Interface contacts:
Residue A858 in protein 1 interacts with residue K340 in protein 2 (closest heavy-atom distance 4.2 Å).
Residue A858 in protein 1 contacts residue W339 in protein 2 (closest heavy-atom distance 4.7 Å).
Residue A858 in protein 1 contacts residue N341 in protein 2 (closest heavy-atom distance 4.3 Å).
Residue T860 in protein 1 contacts residue W339 in protein 2 (closest heavy-atom distance 2.8 Å).
Residue T860 in protein 1 contacts residue K340 in protein 2 (closest heavy-atom distance 4.4 Å).
Residue K859 in protein 1 interacts with residue K340 in protein 2 (closest heavy-atom distance 5.0 Å).
Residue K859 in protein 1 contacts residue W339 in protein 2 (closest heavy-atom distance 3.9 Å).

The following describes two proteins that form a bound complex.

Sequence of protein 2:
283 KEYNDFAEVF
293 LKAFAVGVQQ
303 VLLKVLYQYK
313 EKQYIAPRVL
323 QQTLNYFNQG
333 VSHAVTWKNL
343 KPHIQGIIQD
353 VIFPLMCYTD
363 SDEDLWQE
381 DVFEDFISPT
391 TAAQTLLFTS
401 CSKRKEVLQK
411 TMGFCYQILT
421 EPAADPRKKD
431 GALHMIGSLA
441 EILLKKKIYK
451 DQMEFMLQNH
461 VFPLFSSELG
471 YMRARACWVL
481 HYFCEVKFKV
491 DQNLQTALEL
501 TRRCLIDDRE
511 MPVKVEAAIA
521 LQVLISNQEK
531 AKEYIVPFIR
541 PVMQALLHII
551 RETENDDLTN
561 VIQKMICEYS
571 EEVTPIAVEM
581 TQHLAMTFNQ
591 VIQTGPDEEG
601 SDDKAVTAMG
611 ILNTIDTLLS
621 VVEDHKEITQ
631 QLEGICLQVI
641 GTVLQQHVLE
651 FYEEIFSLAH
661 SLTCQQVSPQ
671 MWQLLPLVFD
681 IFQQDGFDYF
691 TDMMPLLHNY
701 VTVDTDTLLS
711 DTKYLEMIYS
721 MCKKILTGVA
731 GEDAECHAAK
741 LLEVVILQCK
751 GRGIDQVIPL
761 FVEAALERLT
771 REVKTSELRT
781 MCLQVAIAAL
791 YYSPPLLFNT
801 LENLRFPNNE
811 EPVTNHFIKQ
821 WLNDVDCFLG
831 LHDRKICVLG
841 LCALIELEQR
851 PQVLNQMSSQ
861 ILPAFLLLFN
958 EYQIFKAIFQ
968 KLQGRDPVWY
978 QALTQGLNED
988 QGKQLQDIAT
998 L

Sequence of protein 1:
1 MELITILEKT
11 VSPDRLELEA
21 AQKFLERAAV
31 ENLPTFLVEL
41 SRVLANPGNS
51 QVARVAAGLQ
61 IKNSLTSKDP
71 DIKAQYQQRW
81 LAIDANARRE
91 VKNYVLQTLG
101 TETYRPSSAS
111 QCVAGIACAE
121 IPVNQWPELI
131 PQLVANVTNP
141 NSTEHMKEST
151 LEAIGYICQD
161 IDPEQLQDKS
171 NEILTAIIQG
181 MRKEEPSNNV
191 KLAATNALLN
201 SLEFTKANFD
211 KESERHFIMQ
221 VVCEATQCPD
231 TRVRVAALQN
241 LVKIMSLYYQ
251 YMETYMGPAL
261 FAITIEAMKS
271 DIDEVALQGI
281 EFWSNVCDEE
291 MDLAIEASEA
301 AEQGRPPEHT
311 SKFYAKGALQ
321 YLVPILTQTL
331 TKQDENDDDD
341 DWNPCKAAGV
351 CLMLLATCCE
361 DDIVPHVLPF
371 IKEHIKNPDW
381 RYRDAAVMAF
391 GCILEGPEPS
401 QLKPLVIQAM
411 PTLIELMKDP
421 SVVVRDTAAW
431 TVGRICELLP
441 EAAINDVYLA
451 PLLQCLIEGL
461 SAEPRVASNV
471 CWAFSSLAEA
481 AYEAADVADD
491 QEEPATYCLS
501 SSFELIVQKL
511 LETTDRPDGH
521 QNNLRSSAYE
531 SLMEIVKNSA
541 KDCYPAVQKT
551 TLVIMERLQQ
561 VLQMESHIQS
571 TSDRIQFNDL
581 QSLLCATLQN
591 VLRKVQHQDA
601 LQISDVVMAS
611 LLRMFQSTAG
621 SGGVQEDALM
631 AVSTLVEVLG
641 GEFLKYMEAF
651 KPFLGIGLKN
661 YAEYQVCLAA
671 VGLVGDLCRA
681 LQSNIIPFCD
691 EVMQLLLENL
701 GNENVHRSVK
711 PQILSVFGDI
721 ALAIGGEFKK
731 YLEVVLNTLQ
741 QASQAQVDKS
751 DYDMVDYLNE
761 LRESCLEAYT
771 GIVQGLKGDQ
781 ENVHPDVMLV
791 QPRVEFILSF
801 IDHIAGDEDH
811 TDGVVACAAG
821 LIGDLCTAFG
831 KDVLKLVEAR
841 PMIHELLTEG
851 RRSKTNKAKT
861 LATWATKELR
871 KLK